The following describes two proteins that form a bound complex.

Sequence of protein 2:
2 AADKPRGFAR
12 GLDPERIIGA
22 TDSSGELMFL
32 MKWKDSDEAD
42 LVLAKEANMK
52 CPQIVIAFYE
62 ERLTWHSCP

Residue-level contacts at the interface:
Residue V38 in protein 1 is in contact with residue R63 in protein 2 (closest heavy-atom distance 3.4 Å).
Residue S139 in protein 1 contacts residue F59 in protein 2 (closest heavy-atom distance 3.6 Å).
Residue P148 in protein 1 interacts with residue C69 in protein 2 (closest heavy-atom distance 3.6 Å).
Residue V144 in protein 1 contacts residue T65 in protein 2 (closest heavy-atom distance 2.9 Å).
Residue A41 in protein 1 interacts with residue I19 in protein 2 (closest heavy-atom distance 3.8 Å).
Residue V137 in protein 1 interacts with residue G20 in protein 2 (closest heavy-atom distance 4.3 Å).
Residue S139 in protein 1 is in contact with residue I19 in protein 2 (closest heavy-atom distance 4.7 Å).
Residue K43 in protein 1 contacts residue D38 in protein 2 (closest heavy-atom distance 2.7 Å).
Residue F70 in protein 1 is in contact with residue D38 in protein 2 (closest heavy-atom distance 3.6 Å).
Residue K68 in protein 1 is in contact with residue D38 in protein 2 (closest heavy-atom distance 3.7 Å).
Residue M140 in protein 1 interacts with residue D23 in protein 2 (closest heavy-atom distance 3.4 Å).
Residue V137 in protein 1 interacts with residue I19 in protein 2 (closest heavy-atom distance 3.8 Å).
Residue P37 in protein 1 is in contact with residue R63 in protein 2 (closest heavy-atom distance 4.1 Å).
Residue S139 in protein 1 interacts with residue G20 in protein 2 (closest heavy-atom distance 3.3 Å).
Residue F70 in protein 1 contacts residue K33 in protein 2 (closest heavy-atom distance 3.5 Å).
Residue M140 in protein 1 is in contact with residue F59 in protein 2 (closest heavy-atom distance 4.3 Å).
Residue H72 in protein 1 interacts with residue R17 in protein 2 (closest heavy-atom distance 4.1 Å).
Residue V137 in protein 1 interacts with residue L31 in protein 2 (closest heavy-atom distance 3.7 Å).
Residue P37 in protein 1 interacts with residue L64 in protein 2 (closest heavy-atom distance 3.5 Å).
Residue P148 in protein 1 interacts with residue S68 in protein 2 (closest heavy-atom distance 3.9 Å).
Residue S149 in protein 1 interacts with residue S68 in protein 2 (closest heavy-atom distance 4.3 Å).
Residue V144 in protein 1 is in contact with residue L64 in protein 2 (closest heavy-atom distance 3.6 Å).
Residue V144 in protein 1 contacts residue W66 in protein 2 (closest heavy-atom distance 3.1 Å).
Residue P37 in protein 1 interacts with residue E62 in protein 2 (closest heavy-atom distance 3.5 Å).
Residue V146 in protein 1 is in contact with residue W66 in protein 2 (closest heavy-atom distance 3.7 Å).
Residue F70 in protein 1 contacts residue I19 in protein 2 (closest heavy-atom distance 3.2 Å).
Residue P138 in protein 1 is in contact with residue G20 in protein 2 (closest heavy-atom distance 4.7 Å).
Residue F40 in protein 1 is in contact with residue R63 in protein 2 (closest heavy-atom distance 4.0 Å).
Residue R85 in protein 1 contacts residue R17 in protein 2 (closest heavy-atom distance 4.7 Å).
Residue R141 in protein 1 is in contact with residue R63 in protein 2 (closest heavy-atom distance 3.8 Å).
Residue V38 in protein 1 interacts with residue E62 in protein 2 (closest heavy-atom distance 3.0 Å).
Residue P37 in protein 1 contacts residue T65 in protein 2 (closest heavy-atom distance 4.0 Å).
Residue K43 in protein 1 is in contact with residue E39 in protein 2 (closest heavy-atom distance 4.3 Å).
Residue P142 in protein 1 is in contact with residue L64 in protein 2 (closest heavy-atom distance 3.6 Å).
Residue P142 in protein 1 is in contact with residue Y60 in protein 2 (closest heavy-atom distance 3.8 Å).
Residue S139 in protein 1 is in contact with residue R63 in protein 2 (closest heavy-atom distance 3.8 Å).
Residue V146 in protein 1 interacts with residue S68 in protein 2 (closest heavy-atom distance 3.6 Å).
Residue V143 in protein 1 contacts residue T65 in protein 2 (closest heavy-atom distance 3.2 Å).
Residue P138 in protein 1 is in contact with residue A21 in protein 2 (closest heavy-atom distance 4.5 Å).
Residue G147 in protein 1 is in contact with residue S68 in protein 2 (closest heavy-atom distance 3.2 Å).
Residue V87 in protein 1 is in contact with residue E16 in protein 2 (closest heavy-atom distance 4.6 Å).
Residue A41 in protein 1 contacts residue R63 in protein 2 (closest heavy-atom distance 3.8 Å).
Residue V87 in protein 1 is in contact with residue R17 in protein 2 (closest heavy-atom distance 3.3 Å).
Residue H72 in protein 1 contacts residue R63 in protein 2 (closest heavy-atom distance 4.4 Å).
Residue R141 in protein 1 interacts with residue T65 in protein 2 (closest heavy-atom distance 3.4 Å).
Residue V143 in protein 1 interacts with residue H67 in protein 2 (closest heavy-atom distance 3.8 Å).
Residue L145 in protein 1 contacts residue H67 in protein 2 (closest heavy-atom distance 3.3 Å).
Residue L145 in protein 1 interacts with residue P70 in protein 2 (closest heavy-atom distance 3.2 Å).
Residue A39 in protein 1 is in contact with residue R63 in protein 2 (closest heavy-atom distance 4.3 Å).
Residue V144 in protein 1 is in contact with residue H67 in protein 2 (closest heavy-atom distance 3.0 Å).
Residue M140 in protein 1 is in contact with residue A21 in protein 2 (closest heavy-atom distance 2.9 Å).
Residue V146 in protein 1 contacts residue H67 in protein 2 (closest heavy-atom distance 2.8 Å).
Residue F70 in protein 1 is in contact with residue A40 in protein 2 (closest heavy-atom distance 4.2 Å).
Residue V146 in protein 1 is in contact with residue C69 in protein 2 (closest heavy-atom distance 3.9 Å).
Residue M140 in protein 1 is in contact with residue T22 in protein 2 (closest heavy-atom distance 4.1 Å).
Residue M140 in protein 1 contacts residue L28 in protein 2 (closest heavy-atom distance 4.0 Å).
Residue P142 in protein 1 contacts residue T65 in protein 2 (closest heavy-atom distance 3.0 Å).
Residue S139 in protein 1 is in contact with residue A21 in protein 2 (closest heavy-atom distance 2.8 Å).
Residue P142 in protein 1 interacts with residue R63 in protein 2 (closest heavy-atom distance 4.0 Å).
Residue H72 in protein 1 interacts with residue E62 in protein 2 (closest heavy-atom distance 3.1 Å).

Sequence of protein 1:
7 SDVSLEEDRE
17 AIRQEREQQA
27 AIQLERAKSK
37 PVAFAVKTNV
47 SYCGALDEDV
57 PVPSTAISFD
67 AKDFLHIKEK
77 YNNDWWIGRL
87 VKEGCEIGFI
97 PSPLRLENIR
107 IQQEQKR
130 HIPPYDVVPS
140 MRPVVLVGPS